Sequence of the first protein:
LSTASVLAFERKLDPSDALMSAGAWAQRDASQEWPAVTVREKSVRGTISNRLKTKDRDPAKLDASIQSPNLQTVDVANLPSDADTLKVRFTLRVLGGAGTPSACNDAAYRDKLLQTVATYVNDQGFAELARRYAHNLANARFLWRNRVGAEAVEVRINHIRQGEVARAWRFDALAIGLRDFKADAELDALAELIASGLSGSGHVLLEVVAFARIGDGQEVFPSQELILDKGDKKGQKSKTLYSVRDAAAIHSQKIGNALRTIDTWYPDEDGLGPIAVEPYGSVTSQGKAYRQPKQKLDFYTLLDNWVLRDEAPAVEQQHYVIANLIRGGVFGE

Sequence of the second protein:
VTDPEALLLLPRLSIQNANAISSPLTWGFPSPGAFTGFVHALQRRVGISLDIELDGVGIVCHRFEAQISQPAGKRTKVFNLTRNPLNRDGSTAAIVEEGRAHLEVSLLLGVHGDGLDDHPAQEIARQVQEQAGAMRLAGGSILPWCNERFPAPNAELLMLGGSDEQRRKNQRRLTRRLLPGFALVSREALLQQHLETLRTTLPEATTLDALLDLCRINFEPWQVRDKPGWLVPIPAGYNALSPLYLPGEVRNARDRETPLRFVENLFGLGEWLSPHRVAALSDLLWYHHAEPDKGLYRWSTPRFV

The following describes two proteins that form a bound complex.

Interface contacts:
Residue I234 in the first protein interacts with residue S73 in the second protein (closest heavy-atom distance 3.6 Å).
Residue L233 in the first protein is in contact with residue L85 in the second protein (closest heavy-atom distance 3.1 Å).
Residue Y249 in the first protein contacts residue H106 in the second protein (closest heavy-atom distance 3.6 Å).
Residue T98 in the first protein is in contact with residue P148 in the second protein (closest heavy-atom distance 3.3 Å).
Residue R100 in the first protein contacts residue G137 in the second protein (closest heavy-atom distance 3.9 Å).
Residue C111 in the first protein is in contact with residue R273 in the second protein (closest heavy-atom distance 3.2 Å).
Residue R100 in the first protein interacts with residue I146 in the second protein (closest heavy-atom distance 3.2 Å).
Residue S289 in the first protein contacts residue L90 in the second protein (closest heavy-atom distance 4.1 Å).
Residue P22 in the first protein is in contact with residue Q20 in the second protein (closest heavy-atom distance 3.2 Å).
Residue N112 in the first protein is in contact with residue R275 in the second protein (closest heavy-atom distance 3.4 Å).
Residue R100 in the first protein contacts residue A138 in the second protein (closest heavy-atom distance 3.6 Å).
Residue L233 in the first protein contacts residue N84 in the second protein (closest heavy-atom distance 3.7 Å).
Residue E285 in the first protein is in contact with residue P89 in the second protein (closest heavy-atom distance 3.6 Å).
Residue I234 in the first protein is in contact with residue V82 in the second protein (closest heavy-atom distance 3.8 Å).
Residue L235 in the first protein contacts residue I99 in the second protein (closest heavy-atom distance 4.1 Å).
Residue D24 in the first protein contacts residue H106 in the second protein (closest heavy-atom distance 3.2 Å).
Residue N112 in the first protein is in contact with residue R273 in the second protein (closest heavy-atom distance 3.9 Å).
Residue R252 in the first protein contacts residue R67 in the second protein (closest heavy-atom distance 3.4 Å).
Residue K237 in the first protein contacts residue P75 in the second protein (closest heavy-atom distance 3.7 Å).
Residue E17 in the first protein interacts with residue R140 in the second protein (closest heavy-atom distance 2.7 Å).
Residue G238 in the first protein contacts residue P75 in the second protein (closest heavy-atom distance 3.8 Å).
Residue D113 in the first protein interacts with residue R275 in the second protein (closest heavy-atom distance 3.6 Å).
Residue Q243 in the first protein contacts residue A76 in the second protein (closest heavy-atom distance 4.0 Å).
Residue S23 in the first protein interacts with residue L147 in the second protein (closest heavy-atom distance 3.8 Å).
Residue G170 in the first protein interacts with residue R153 in the second protein (closest heavy-atom distance 3.2 Å).
Residue G294 in the first protein is in contact with residue G94 in the second protein (closest heavy-atom distance 4.1 Å).
Residue E232 in the first protein contacts residue N84 in the second protein (closest heavy-atom distance 3.7 Å).
Residue D24 in the first protein interacts with residue Q20 in the second protein (closest heavy-atom distance 3.6 Å).
Residue E340 in the first protein contacts residue N271 in the second protein (closest heavy-atom distance 2.9 Å).
Residue V290 in the first protein interacts with residue L90 in the second protein (closest heavy-atom distance 3.8 Å).
Residue S23 in the first protein is in contact with residue Q20 in the second protein (closest heavy-atom distance 3.4 Å).
Residue L233 in the first protein contacts residue T86 in the second protein (closest heavy-atom distance 4.2 Å).
Residue R100 in the first protein interacts with residue M139 in the second protein (closest heavy-atom distance 4.1 Å).
Residue Q260 in the first protein contacts residue T86 in the second protein (closest heavy-atom distance 3.5 Å).
Residue V13 in the first protein interacts with residue A272 in the second protein (closest heavy-atom distance 3.4 Å).
Residue R96 in the first protein is in contact with residue C150 in the second protein (closest heavy-atom distance 3.8 Å).
Residue Y249 in the first protein is in contact with residue Q71 in the second protein (closest heavy-atom distance 3.4 Å).
Residue D239 in the first protein interacts with residue A76 in the second protein (closest heavy-atom distance 4.1 Å).
Residue Y287 in the first protein contacts residue R92 in the second protein (closest heavy-atom distance 3.7 Å).
Residue L212 in the first protein is in contact with residue P148 in the second protein (closest heavy-atom distance 3.7 Å).
Residue S259 in the first protein interacts with residue N21 in the second protein (closest heavy-atom distance 3.4 Å).
Residue L102 in the first protein is in contact with residue A138 in the second protein (closest heavy-atom distance 3.9 Å).
Residue K240 in the first protein contacts residue G77 in the second protein (closest heavy-atom distance 3.5 Å).
Residue E214 in the first protein contacts residue R153 in the second protein (closest heavy-atom distance 4.1 Å).
Residue A296 in the first protein contacts residue R92 in the second protein (closest heavy-atom distance 3.8 Å).
Residue K240 in the first protein is in contact with residue A76 in the second protein (closest heavy-atom distance 3.5 Å).
Residue D239 in the first protein interacts with residue K78 in the second protein (closest heavy-atom distance 3.4 Å).
Residue G242 in the first protein contacts residue A76 in the second protein (closest heavy-atom distance 3.3 Å).
Residue K237 in the first protein contacts residue S73 in the second protein (closest heavy-atom distance 3.4 Å).
Residue P300 in the first protein contacts residue R92 in the second protein (closest heavy-atom distance 3.3 Å).
Residue R100 in the first protein is in contact with residue S145 in the second protein (closest heavy-atom distance 3.4 Å).
Residue Q299 in the first protein is in contact with residue R92 in the second protein (closest heavy-atom distance 3.0 Å).
Residue S12 in the first protein is in contact with residue N271 in the second protein (closest heavy-atom distance 2.2 Å).
Residue T291 in the first protein contacts residue L90 in the second protein (closest heavy-atom distance 3.8 Å).
Residue R96 in the first protein contacts residue W149 in the second protein (closest heavy-atom distance 4.0 Å).
Residue R18 in the first protein contacts residue R140 in the second protein (closest heavy-atom distance 3.3 Å).
Residue G238 in the first protein contacts residue A76 in the second protein (closest heavy-atom distance 3.7 Å).
Residue I234 in the first protein interacts with residue N84 in the second protein (closest heavy-atom distance 3.3 Å).
Residue N112 in the first protein contacts residue A272 in the second protein (closest heavy-atom distance 2.3 Å).
Residue D21 in the first protein interacts with residue S145 in the second protein (closest heavy-atom distance 3.2 Å).